Sequence of chain B:
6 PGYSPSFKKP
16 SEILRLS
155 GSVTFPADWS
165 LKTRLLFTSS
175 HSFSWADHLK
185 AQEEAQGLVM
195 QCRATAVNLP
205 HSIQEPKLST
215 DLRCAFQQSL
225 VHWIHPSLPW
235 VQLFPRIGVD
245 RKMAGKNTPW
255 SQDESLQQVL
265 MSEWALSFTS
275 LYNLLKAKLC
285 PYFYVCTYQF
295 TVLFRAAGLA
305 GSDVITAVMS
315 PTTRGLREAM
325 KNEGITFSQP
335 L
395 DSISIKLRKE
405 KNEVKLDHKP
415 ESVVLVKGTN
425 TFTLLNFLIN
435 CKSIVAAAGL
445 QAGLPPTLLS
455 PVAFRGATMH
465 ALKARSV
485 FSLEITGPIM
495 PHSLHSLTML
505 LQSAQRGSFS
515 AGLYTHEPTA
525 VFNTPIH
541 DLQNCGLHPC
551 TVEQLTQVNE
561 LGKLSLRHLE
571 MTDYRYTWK

Sequence of chain A:
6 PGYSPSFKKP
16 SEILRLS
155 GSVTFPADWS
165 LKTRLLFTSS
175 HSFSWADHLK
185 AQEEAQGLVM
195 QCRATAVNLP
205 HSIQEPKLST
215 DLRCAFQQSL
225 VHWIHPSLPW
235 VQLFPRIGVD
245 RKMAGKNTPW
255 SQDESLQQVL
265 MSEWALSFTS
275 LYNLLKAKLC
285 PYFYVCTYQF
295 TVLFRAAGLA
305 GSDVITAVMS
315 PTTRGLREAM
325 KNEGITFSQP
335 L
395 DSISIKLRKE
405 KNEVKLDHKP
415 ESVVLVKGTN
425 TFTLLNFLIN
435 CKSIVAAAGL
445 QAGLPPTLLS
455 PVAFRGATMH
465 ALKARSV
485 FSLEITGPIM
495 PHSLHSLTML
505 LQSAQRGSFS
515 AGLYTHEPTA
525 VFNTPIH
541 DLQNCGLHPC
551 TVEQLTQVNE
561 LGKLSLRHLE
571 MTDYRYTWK

This data describes a binding interaction between two proteins.

Contacts between the two chains:
Residue P253 in chain A interacts with residue N251 in chain B (closest heavy-atom distance 3.2 Å).
Residue A189 in chain A interacts with residue L283 in chain B (closest heavy-atom distance 4.2 Å).
Residue L283 in chain A contacts residue Q190 in chain B (closest heavy-atom distance 4.0 Å).
Residue N251 in chain A is in contact with residue D257 in chain B (closest heavy-atom distance 4.0 Å).
Residue L192 in chain A is in contact with residue S274 in chain B (closest heavy-atom distance 3.7 Å).
Residue A185 in chain A contacts residue N277 in chain B (closest heavy-atom distance 3.3 Å).
Residue L283 in chain A contacts residue A189 in chain B (closest heavy-atom distance 4.2 Å).
Residue V193 in chain A interacts with residue L278 in chain B (closest heavy-atom distance 3.8 Å).
Residue R459 in chain A interacts with residue M463 in chain B (closest heavy-atom distance 4.0 Å).
Residue R197 in chain A contacts residue C196 in chain B (closest heavy-atom distance 4.1 Å).
Residue G460 in chain A contacts residue M463 in chain B (closest heavy-atom distance 3.5 Å).
Residue Q186 in chain A is in contact with residue A281 in chain B (closest heavy-atom distance 3.3 Å).
Residue M463 in chain A is in contact with residue A457 in chain B (closest heavy-atom distance 4.1 Å).
Residue N251 in chain A contacts residue P253 in chain B (closest heavy-atom distance 3.2 Å).
Residue C196 in chain A contacts residue A457 in chain B (closest heavy-atom distance 3.8 Å).
Residue L260 in chain A is in contact with residue W234 in chain B (closest heavy-atom distance 3.4 Å).
Residue G460 in chain A interacts with residue T462 in chain B (closest heavy-atom distance 4.0 Å).
Residue G546 in chain A contacts residue R197 in chain B (closest heavy-atom distance 4.0 Å).
Residue V263 in chain A contacts residue P233 in chain B (closest heavy-atom distance 4.0 Å).
Residue A189 in chain A interacts with residue L278 in chain B (closest heavy-atom distance 3.6 Å).
Residue R197 in chain A contacts residue G546 in chain B (closest heavy-atom distance 4.0 Å).
Residue N277 in chain A interacts with residue A185 in chain B (closest heavy-atom distance 3.3 Å).
Residue L278 in chain A is in contact with residue A189 in chain B (closest heavy-atom distance 3.6 Å).
Residue L264 in chain A interacts with residue P233 in chain B (closest heavy-atom distance 4.2 Å).
Residue A457 in chain A interacts with residue M463 in chain B (closest heavy-atom distance 4.1 Å).
Residue D257 in chain A is in contact with residue N251 in chain B (closest heavy-atom distance 4.0 Å).
Residue L283 in chain A contacts residue V193 in chain B (closest heavy-atom distance 3.6 Å).
Residue M463 in chain A contacts residue G460 in chain B (closest heavy-atom distance 3.5 Å).
Residue A457 in chain A is in contact with residue C196 in chain B (closest heavy-atom distance 3.8 Å).
Residue W227 in chain A is in contact with residue W227 in chain B (closest heavy-atom distance 3.9 Å).
Residue P233 in chain A interacts with residue V263 in chain B (closest heavy-atom distance 4.0 Å).
Residue Q190 in chain A contacts residue L283 in chain B (closest heavy-atom distance 4.0 Å).
Residue L192 in chain A interacts with residue R459 in chain B (closest heavy-atom distance 4.2 Å).
Residue A281 in chain A is in contact with residue Q186 in chain B (closest heavy-atom distance 3.3 Å).
Residue V193 in chain A is in contact with residue L283 in chain B (closest heavy-atom distance 3.6 Å).
Residue R197 in chain A is in contact with residue C545 in chain B (closest heavy-atom distance 4.1 Å).
Residue C545 in chain A interacts with residue R197 in chain B (closest heavy-atom distance 4.1 Å).
Residue A189 in chain A is in contact with residue N277 in chain B (closest heavy-atom distance 4.2 Å).
Residue R197 in chain A is in contact with residue N544 in chain B (closest heavy-atom distance 2.9 Å).
Residue F458 in chain A contacts residue M463 in chain B (closest heavy-atom distance 3.9 Å).
Residue T462 in chain A is in contact with residue G460 in chain B (closest heavy-atom distance 4.0 Å).
Residue A461 in chain A is in contact with residue A461 in chain B (closest heavy-atom distance 3.5 Å).
Residue P233 in chain A interacts with residue E267 in chain B (closest heavy-atom distance 4.0 Å).
Residue T462 in chain A is in contact with residue T462 in chain B (closest heavy-atom distance 3.8 Å).
Residue A461 in chain A is in contact with residue M463 in chain B (closest heavy-atom distance 3.4 Å).
Residue P233 in chain A contacts residue L264 in chain B (closest heavy-atom distance 4.2 Å).
Residue M463 in chain A is in contact with residue R459 in chain B (closest heavy-atom distance 4.0 Å).
Residue E267 in chain A is in contact with residue P233 in chain B (closest heavy-atom distance 4.0 Å).
Residue T462 in chain A is in contact with residue A461 in chain B (closest heavy-atom distance 3.2 Å).
Residue W234 in chain A contacts residue L260 in chain B (closest heavy-atom distance 3.4 Å).
Residue C196 in chain A is in contact with residue C196 in chain B (closest heavy-atom distance 2.9 Å).
Residue M463 in chain A contacts residue A461 in chain B (closest heavy-atom distance 3.4 Å).
Residue M463 in chain A contacts residue F458 in chain B (closest heavy-atom distance 3.9 Å).
Residue C196 in chain A is in contact with residue R197 in chain B (closest heavy-atom distance 4.1 Å).
Residue N544 in chain A is in contact with residue R197 in chain B (closest heavy-atom distance 2.9 Å).
Residue S231 in chain A is in contact with residue S231 in chain B (closest heavy-atom distance 3.8 Å).
Residue S274 in chain A contacts residue L192 in chain B (closest heavy-atom distance 3.7 Å).
Residue L278 in chain A is in contact with residue V193 in chain B (closest heavy-atom distance 3.8 Å).
Residue R459 in chain A interacts with residue L192 in chain B (closest heavy-atom distance 4.2 Å).
Residue A461 in chain A is in contact with residue T462 in chain B (closest heavy-atom distance 3.2 Å).